Sequence of chain A:
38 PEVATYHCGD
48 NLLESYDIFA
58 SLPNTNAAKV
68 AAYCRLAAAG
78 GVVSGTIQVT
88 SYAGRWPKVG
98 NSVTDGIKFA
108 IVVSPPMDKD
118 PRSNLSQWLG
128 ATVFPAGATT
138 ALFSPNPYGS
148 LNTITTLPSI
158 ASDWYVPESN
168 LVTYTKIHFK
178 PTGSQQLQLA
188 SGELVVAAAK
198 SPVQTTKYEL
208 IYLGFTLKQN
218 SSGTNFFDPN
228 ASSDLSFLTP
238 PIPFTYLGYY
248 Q

Contacts between the two chains:
Residue Y247 in chain B contacts residue Y70 in chain A (closest heavy-atom distance 2.5 Å).
Residue H175 in chain B contacts residue H175 in chain A (closest heavy-atom distance 3.9 Å).
Residue L244 in chain B is in contact with residue Y70 in chain A (closest heavy-atom distance 4.5 Å).
Residue Y243 in chain B contacts residue T83 in chain A (closest heavy-atom distance 4.4 Å).
Residue V40 in chain B is in contact with residue V40 in chain A (closest heavy-atom distance 4.6 Å).
Residue T172 in chain B is in contact with residue I174 in chain A (closest heavy-atom distance 4.3 Å).
Residue V79 in chain B is in contact with residue G82 in chain A (closest heavy-atom distance 4.3 Å).
Residue T150 in chain B contacts residue P237 in chain A (closest heavy-atom distance 4.2 Å).
Residue K173 in chain B is in contact with residue F176 in chain A (closest heavy-atom distance 4.4 Å).
Residue V79 in chain B is in contact with residue A74 in chain A (closest heavy-atom distance 4.0 Å).
Residue L244 in chain B interacts with residue T83 in chain A (closest heavy-atom distance 3.5 Å).
Residue Y247 in chain B interacts with residue R72 in chain A (closest heavy-atom distance 3.6 Å).
Residue T242 in chain B contacts residue P240 in chain A (closest heavy-atom distance 3.4 Å).
Residue G77 in chain B interacts with residue A74 in chain A (closest heavy-atom distance 4.3 Å).
Residue T172 in chain B contacts residue P240 in chain A (closest heavy-atom distance 3.1 Å).
Residue T150 in chain B is in contact with residue T236 in chain A (closest heavy-atom distance 3.7 Å).
Residue T170 in chain B interacts with residue K177 in chain A (closest heavy-atom distance 3.2 Å).
Residue G146 in chain B contacts residue P238 in chain A (closest heavy-atom distance 3.9 Å).
Residue T172 in chain B is in contact with residue F176 in chain A (closest heavy-atom distance 4.1 Å).
Residue E39 in chain B interacts with residue V40 in chain A (closest heavy-atom distance 3.6 Å).
Residue V169 in chain B interacts with residue K177 in chain A (closest heavy-atom distance 4.1 Å).
Residue G78 in chain B contacts residue R72 in chain A (closest heavy-atom distance 4.4 Å).
Residue T172 in chain B is in contact with residue I239 in chain A (closest heavy-atom distance 4.6 Å).
Residue V169 in chain B interacts with residue T179 in chain A (closest heavy-atom distance 3.4 Å).
Residue V79 in chain B is in contact with residue S81 in chain A (closest heavy-atom distance 3.8 Å).
Residue S166 in chain B is in contact with residue K177 in chain A (closest heavy-atom distance 2.8 Å).
Residue G77 in chain B interacts with residue T42 in chain A (closest heavy-atom distance 3.5 Å).
Residue T170 in chain B is in contact with residue P178 in chain A (closest heavy-atom distance 4.0 Å).
Residue L244 in chain B contacts residue R72 in chain A (closest heavy-atom distance 3.9 Å).
Residue N167 in chain B interacts with residue K177 in chain A (closest heavy-atom distance 4.1 Å).
Residue Y145 in chain B contacts residue Q85 in chain A (closest heavy-atom distance 4.4 Å).
Residue N149 in chain B interacts with residue T179 in chain A (closest heavy-atom distance 3.4 Å).
Residue T242 in chain B contacts residue S81 in chain A (closest heavy-atom distance 4.6 Å).
Residue Q248 in chain B is in contact with residue R72 in chain A (closest heavy-atom distance 4.4 Å).
Residue Y145 in chain B is in contact with residue N48 in chain A (closest heavy-atom distance 3.6 Å).
Residue L244 in chain B contacts residue P238 in chain A (closest heavy-atom distance 4.3 Å).
Residue E165 in chain B is in contact with residue K177 in chain A (closest heavy-atom distance 3.4 Å).
Residue T150 in chain B contacts residue Q85 in chain A (closest heavy-atom distance 3.7 Å).
Residue T170 in chain B interacts with residue T179 in chain A (closest heavy-atom distance 3.7 Å).
Residue G77 in chain B interacts with residue R72 in chain A (closest heavy-atom distance 3.0 Å).
Residue A76 in chain B is in contact with residue V40 in chain A (closest heavy-atom distance 4.2 Å).
Residue V169 in chain B is in contact with residue P178 in chain A (closest heavy-atom distance 3.6 Å).
Residue G146 in chain B interacts with residue Q85 in chain A (closest heavy-atom distance 3.1 Å).
Residue V79 in chain B is in contact with residue R72 in chain A (closest heavy-atom distance 4.3 Å).
Residue Y171 in chain B interacts with residue A187 in chain A (closest heavy-atom distance 4.2 Å).
Residue Y145 in chain B interacts with residue L49 in chain A (closest heavy-atom distance 3.9 Å).
Residue L168 in chain B contacts residue K177 in chain A (closest heavy-atom distance 2.6 Å).
Residue Y171 in chain B contacts residue F176 in chain A (closest heavy-atom distance 3.2 Å).
Residue Y171 in chain B interacts with residue K177 in chain A (closest heavy-atom distance 2.8 Å).
Residue T170 in chain B interacts with residue P237 in chain A (closest heavy-atom distance 3.8 Å).
Residue L148 in chain B contacts residue L235 in chain A (closest heavy-atom distance 4.0 Å).
Residue A76 in chain B interacts with residue A74 in chain A (closest heavy-atom distance 3.6 Å).
Residue G77 in chain B interacts with residue V40 in chain A (closest heavy-atom distance 4.1 Å).
Residue T172 in chain B interacts with residue H175 in chain A (closest heavy-atom distance 3.6 Å).
Residue K173 in chain B is in contact with residue H175 in chain A (closest heavy-atom distance 2.8 Å).
Residue E39 in chain B contacts residue E39 in chain A (closest heavy-atom distance 3.4 Å).
Residue T150 in chain B interacts with residue L235 in chain A (closest heavy-atom distance 3.5 Å).
Residue Y171 in chain B interacts with residue P237 in chain A (closest heavy-atom distance 4.0 Å).
Residue N149 in chain B is in contact with residue L235 in chain A (closest heavy-atom distance 3.5 Å).
Residue T170 in chain B is in contact with residue L235 in chain A (closest heavy-atom distance 4.4 Å).

Sequence of chain B:
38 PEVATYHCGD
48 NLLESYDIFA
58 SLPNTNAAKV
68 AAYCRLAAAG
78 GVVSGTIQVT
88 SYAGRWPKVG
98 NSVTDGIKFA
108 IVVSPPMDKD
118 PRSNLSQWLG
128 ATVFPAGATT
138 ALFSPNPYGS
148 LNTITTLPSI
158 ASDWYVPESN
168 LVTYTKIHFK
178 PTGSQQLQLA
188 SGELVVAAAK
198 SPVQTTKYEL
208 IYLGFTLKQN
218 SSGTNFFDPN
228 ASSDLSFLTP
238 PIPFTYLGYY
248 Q

These two protein chains interact to form a complex.